The following describes two proteins that form a bound complex.

Sequence of chain A:
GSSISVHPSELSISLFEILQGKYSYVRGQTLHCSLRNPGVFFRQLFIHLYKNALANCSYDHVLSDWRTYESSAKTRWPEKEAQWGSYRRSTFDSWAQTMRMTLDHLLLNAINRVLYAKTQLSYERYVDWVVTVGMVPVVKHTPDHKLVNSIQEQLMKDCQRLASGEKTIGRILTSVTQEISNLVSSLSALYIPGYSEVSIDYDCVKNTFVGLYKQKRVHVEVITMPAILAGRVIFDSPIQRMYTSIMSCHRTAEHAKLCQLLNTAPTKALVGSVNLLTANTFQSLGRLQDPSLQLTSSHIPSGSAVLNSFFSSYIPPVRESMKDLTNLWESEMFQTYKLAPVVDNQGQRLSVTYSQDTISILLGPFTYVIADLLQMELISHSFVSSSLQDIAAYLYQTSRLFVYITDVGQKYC

Sequence of chain B:
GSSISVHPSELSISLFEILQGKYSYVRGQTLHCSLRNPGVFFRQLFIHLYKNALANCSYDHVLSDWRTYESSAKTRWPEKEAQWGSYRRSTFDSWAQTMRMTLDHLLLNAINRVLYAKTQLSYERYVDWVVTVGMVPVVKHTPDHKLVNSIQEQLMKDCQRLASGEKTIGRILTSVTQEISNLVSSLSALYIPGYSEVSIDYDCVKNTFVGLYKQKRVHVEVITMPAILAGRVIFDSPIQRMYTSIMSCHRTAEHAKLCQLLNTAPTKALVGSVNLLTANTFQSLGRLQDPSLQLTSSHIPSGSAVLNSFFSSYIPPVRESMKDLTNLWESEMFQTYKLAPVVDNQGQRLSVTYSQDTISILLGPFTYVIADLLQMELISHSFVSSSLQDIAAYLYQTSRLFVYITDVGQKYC

Interface contacts:
Residue K265 in chain B contacts residue T260 in chain A (closest heavy-atom distance 3.5 Å).
Residue Q162 in chain B contacts residue L514 in chain A (closest heavy-atom distance 3.5 Å).
Residue S491 in chain B contacts residue Q475 in chain A (closest heavy-atom distance 3.5 Å).
Residue T272 in chain B is in contact with residue L270 in chain A (closest heavy-atom distance 3.5 Å).
Residue S491 in chain B interacts with residue K478 in chain A (closest heavy-atom distance 3.5 Å).
Residue N271 in chain B contacts residue S452 in chain A (closest heavy-atom distance 2.4 Å).
Residue W85 in chain B is in contact with residue K551 in chain A (closest heavy-atom distance 3.1 Å).
Residue Y33 in chain B is in contact with residue M250 in chain A (closest heavy-atom distance 3.4 Å).
Residue Y124 in chain B contacts residue Y508 in chain A (closest heavy-atom distance 3.5 Å).
Residue L27 in chain B interacts with residue R249 in chain A (closest heavy-atom distance 3.4 Å).
Residue T38 in chain B is in contact with residue S471 in chain A (closest heavy-atom distance 2.4 Å).
Residue T38 in chain B is in contact with residue Q475 in chain A (closest heavy-atom distance 3.3 Å).
Residue Q434 in chain B is in contact with residue S437 in chain A (closest heavy-atom distance 2.9 Å).
Residue P274 in chain B contacts residue S452 in chain A (closest heavy-atom distance 2.5 Å).
Residue L416 in chain B is in contact with residue E262 in chain A (closest heavy-atom distance 3.4 Å).
Residue S102 in chain B is in contact with residue D547 in chain A (closest heavy-atom distance 3.4 Å).
Residue L278 in chain B contacts residue L447 in chain A (closest heavy-atom distance 3.5 Å).
Residue C41 in chain B is in contact with residue R249 in chain A (closest heavy-atom distance 3.4 Å).
Residue Q28 in chain B contacts residue I242 in chain A (closest heavy-atom distance 3.4 Å).
Residue K276 in chain B contacts residue S449 in chain A (closest heavy-atom distance 3.3 Å).
Residue T38 in chain B is in contact with residue E472 in chain A (closest heavy-atom distance 3.3 Å).
Residue P274 in chain B contacts residue K276 in chain A (closest heavy-atom distance 3.4 Å).
Residue S42 in chain B is in contact with residue K478 in chain A (closest heavy-atom distance 3.1 Å).
Residue Y33 in chain B is in contact with residue R249 in chain A (closest heavy-atom distance 3.3 Å).
Residue S527 in chain B is in contact with residue Q496 in chain A (closest heavy-atom distance 3.4 Å).
Residue T106 in chain B contacts residue R540 in chain A (closest heavy-atom distance 3.4 Å).
Residue N117 in chain B contacts residue L514 in chain A (closest heavy-atom distance 2.9 Å).
Residue G29 in chain B is in contact with residue T252 in chain A (closest heavy-atom distance 2.9 Å).
Residue S449 in chain B is in contact with residue N448 in chain A (closest heavy-atom distance 2.9 Å).
Residue R121 in chain B interacts with residue L514 in chain A (closest heavy-atom distance 3.4 Å).
Residue K276 in chain B is in contact with residue F450 in chain A (closest heavy-atom distance 2.5 Å).
Residue V492 in chain B is in contact with residue K478 in chain A (closest heavy-atom distance 2.4 Å).
Residue L278 in chain B is in contact with residue V446 in chain A (closest heavy-atom distance 3.4 Å).
Residue S491 in chain B interacts with residue F474 in chain A (closest heavy-atom distance 3.4 Å).
Residue P274 in chain B is in contact with residue F451 in chain A (closest heavy-atom distance 3.4 Å).
Residue T272 in chain B is in contact with residue H263 in chain A (closest heavy-atom distance 3.4 Å).
Residue L425 in chain B is in contact with residue L269 in chain A (closest heavy-atom distance 3.3 Å).
Residue A277 in chain B interacts with residue N448 in chain A (closest heavy-atom distance 3.4 Å).
Residue L278 in chain B is in contact with residue N448 in chain A (closest heavy-atom distance 3.0 Å).
Residue S449 in chain B interacts with residue F450 in chain A (closest heavy-atom distance 3.5 Å).
Residue Y124 in chain B is in contact with residue S500 in chain A (closest heavy-atom distance 2.4 Å).
Residue N45 in chain B interacts with residue D497 in chain A (closest heavy-atom distance 2.4 Å).
Residue K30 in chain B is in contact with residue T252 in chain A (closest heavy-atom distance 2.9 Å).
Residue Q268 in chain B contacts residue H263 in chain A (closest heavy-atom distance 3.2 Å).
Residue S98 in chain B contacts residue Q550 in chain A (closest heavy-atom distance 3.4 Å).
Residue V279 in chain B is in contact with residue A445 in chain A (closest heavy-atom distance 2.9 Å).
Residue S424 in chain B interacts with residue L269 in chain A (closest heavy-atom distance 3.5 Å).
Residue F450 in chain B is in contact with residue F450 in chain A (closest heavy-atom distance 3.4 Å).
Residue S98 in chain B interacts with residue D547 in chain A (closest heavy-atom distance 2.5 Å).
Residue E132 in chain B is in contact with residue T232 in chain A (closest heavy-atom distance 3.4 Å).
Residue Y33 in chain B contacts residue E472 in chain A (closest heavy-atom distance 3.0 Å).
Residue A273 in chain B contacts residue S452 in chain A (closest heavy-atom distance 3.4 Å).
Residue S42 in chain B is in contact with residue Q475 in chain A (closest heavy-atom distance 3.3 Å).
Residue I208 in chain B is in contact with residue I236 in chain A (closest heavy-atom distance 3.4 Å).
Residue R133 in chain B interacts with residue M233 in chain A (closest heavy-atom distance 3.4 Å).
Residue W85 in chain B contacts residue Y67 in chain A (closest heavy-atom distance 3.2 Å).
Residue K30 in chain B is in contact with residue I242 in chain A (closest heavy-atom distance 3.4 Å).
Residue Q268 in chain B contacts residue P457 in chain A (closest heavy-atom distance 3.4 Å).
Residue L433 in chain B is in contact with residue L270 in chain A (closest heavy-atom distance 3.4 Å).
Residue L417 in chain B interacts with residue H258 in chain A (closest heavy-atom distance 3.5 Å).